Contacts between the two chains:
Residue S570 in chain B is in contact with residue R244 in chain A (closest heavy-atom distance 4.0 Å).
Residue S570 in chain B is in contact with residue E247 in chain A (closest heavy-atom distance 3.9 Å).
Residue K609 in chain B contacts residue S254 in chain A (closest heavy-atom distance 4.0 Å).

Sequence of chain A:
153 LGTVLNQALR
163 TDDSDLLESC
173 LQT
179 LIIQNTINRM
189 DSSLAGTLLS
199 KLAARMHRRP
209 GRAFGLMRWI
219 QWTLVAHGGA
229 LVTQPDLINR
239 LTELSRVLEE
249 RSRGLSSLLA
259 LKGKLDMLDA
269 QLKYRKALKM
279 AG

This data describes a binding interaction between two proteins.

Sequence of chain B:
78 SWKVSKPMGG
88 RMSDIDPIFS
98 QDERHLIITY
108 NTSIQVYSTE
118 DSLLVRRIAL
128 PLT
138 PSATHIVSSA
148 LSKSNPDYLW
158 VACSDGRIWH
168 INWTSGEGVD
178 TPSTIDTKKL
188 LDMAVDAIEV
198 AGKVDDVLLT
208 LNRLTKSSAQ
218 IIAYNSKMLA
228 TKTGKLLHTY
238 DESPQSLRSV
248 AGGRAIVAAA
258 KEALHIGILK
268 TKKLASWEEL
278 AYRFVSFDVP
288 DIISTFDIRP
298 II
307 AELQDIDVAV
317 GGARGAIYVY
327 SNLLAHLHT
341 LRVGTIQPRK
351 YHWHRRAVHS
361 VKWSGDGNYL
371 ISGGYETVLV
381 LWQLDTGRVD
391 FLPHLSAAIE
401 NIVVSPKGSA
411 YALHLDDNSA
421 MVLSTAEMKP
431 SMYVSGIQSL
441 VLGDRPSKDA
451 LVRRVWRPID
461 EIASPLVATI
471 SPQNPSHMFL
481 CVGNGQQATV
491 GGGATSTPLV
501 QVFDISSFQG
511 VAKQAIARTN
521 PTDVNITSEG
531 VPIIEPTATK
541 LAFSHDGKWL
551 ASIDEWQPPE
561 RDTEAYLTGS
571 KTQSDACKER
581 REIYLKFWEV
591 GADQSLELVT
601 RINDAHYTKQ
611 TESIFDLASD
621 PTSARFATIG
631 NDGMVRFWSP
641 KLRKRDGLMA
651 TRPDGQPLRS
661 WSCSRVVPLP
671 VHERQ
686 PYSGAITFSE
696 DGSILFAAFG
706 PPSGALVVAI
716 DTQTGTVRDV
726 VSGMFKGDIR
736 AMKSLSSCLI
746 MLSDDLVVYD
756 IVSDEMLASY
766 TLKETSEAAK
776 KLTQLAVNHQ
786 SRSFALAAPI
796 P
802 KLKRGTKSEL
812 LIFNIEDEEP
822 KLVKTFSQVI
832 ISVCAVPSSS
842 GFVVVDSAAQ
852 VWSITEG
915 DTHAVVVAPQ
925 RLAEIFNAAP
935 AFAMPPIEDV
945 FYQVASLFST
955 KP